Interface contacts:
Residue D1041 in protein 2 is in contact with residue T95 in protein 1 (closest heavy-atom distance 2.5 Å).
Residue F1265 in protein 2 interacts with residue K105 in protein 1 (closest heavy-atom distance 3.2 Å).
Residue I87 in protein 2 contacts residue R99 in protein 1 (closest heavy-atom distance 3.7 Å).
Residue I1049 in protein 2 contacts residue S97 in protein 1 (closest heavy-atom distance 3.3 Å).
Residue R936 in protein 2 interacts with residue S87 in protein 1 (closest heavy-atom distance 3.7 Å).
Residue A1263 in protein 2 is in contact with residue K103 in protein 1 (closest heavy-atom distance 3.9 Å).
Residue F1265 in protein 2 interacts with residue S106 in protein 1 (closest heavy-atom distance 3.6 Å).
Residue T91 in protein 2 contacts residue R92 in protein 1 (closest heavy-atom distance 3.0 Å).
Residue T1248 in protein 2 contacts residue I107 in protein 1 (closest heavy-atom distance 2.9 Å).
Residue R88 in protein 2 is in contact with residue R99 in protein 1 (closest heavy-atom distance 4.0 Å).
Residue K900 in protein 2 contacts residue E78 in protein 1 (closest heavy-atom distance 3.9 Å).
Residue V79 in protein 2 interacts with residue R92 in protein 1 (closest heavy-atom distance 3.8 Å).
Residue A837 in protein 2 interacts with residue Q100 in protein 1 (closest heavy-atom distance 3.5 Å).
Residue A1263 in protein 2 interacts with residue G104 in protein 1 (closest heavy-atom distance 3.3 Å).
Residue P897 in protein 2 contacts residue L74 in protein 1 (closest heavy-atom distance 3.7 Å).
Residue S93 in protein 2 interacts with residue R92 in protein 1 (closest heavy-atom distance 3.6 Å).
Residue Y1305 in protein 2 contacts residue P108 in protein 1 (closest heavy-atom distance 3.3 Å).
Residue A837 in protein 2 contacts residue R99 in protein 1 (closest heavy-atom distance 3.6 Å).
Residue V939 in protein 2 contacts residue W85 in protein 1 (closest heavy-atom distance 3.8 Å).
Residue K1051 in protein 2 is in contact with residue R99 in protein 1 (closest heavy-atom distance 3.1 Å).
Residue Y123 in protein 2 contacts residue E91 in protein 1 (closest heavy-atom distance 3.1 Å).
Residue A1043 in protein 2 contacts residue I94 in protein 1 (closest heavy-atom distance 3.4 Å).
Residue V90 in protein 2 contacts residue I94 in protein 1 (closest heavy-atom distance 3.5 Å).
Residue Y1305 in protein 2 contacts residue I110 in protein 1 (closest heavy-atom distance 3.5 Å).
Residue L1042 in protein 2 is in contact with residue I94 in protein 1 (closest heavy-atom distance 3.6 Å).
Residue R936 in protein 2 is in contact with residue T84 in protein 1 (closest heavy-atom distance 3.7 Å).
Residue C838 in protein 2 contacts residue Q100 in protein 1 (closest heavy-atom distance 3.5 Å).
Residue Y1305 in protein 2 interacts with residue L109 in protein 1 (closest heavy-atom distance 3.6 Å).
Residue K900 in protein 2 interacts with residue L74 in protein 1 (closest heavy-atom distance 3.4 Å).
Residue P897 in protein 2 interacts with residue I70 in protein 1 (closest heavy-atom distance 3.4 Å).
Residue E898 in protein 2 is in contact with residue I70 in protein 1 (closest heavy-atom distance 3.6 Å).
Residue F934 in protein 2 is in contact with residue C96 in protein 1 (closest heavy-atom distance 3.5 Å).
Residue V839 in protein 2 contacts residue G98 in protein 1 (closest heavy-atom distance 3.3 Å).
Residue L901 in protein 2 interacts with residue I70 in protein 1 (closest heavy-atom distance 3.8 Å).
Residue V839 in protein 2 interacts with residue Q100 in protein 1 (closest heavy-atom distance 3.8 Å).
Residue L1047 in protein 2 interacts with residue W85 in protein 1 (closest heavy-atom distance 3.6 Å).
Residue D842 in protein 2 contacts residue Y86 in protein 1 (closest heavy-atom distance 3.0 Å).
Residue G1045 in protein 2 is in contact with residue Y86 in protein 1 (closest heavy-atom distance 3.5 Å).
Residue I1049 in protein 2 interacts with residue C96 in protein 1 (closest heavy-atom distance 3.8 Å).
Residue P1044 in protein 2 interacts with residue I94 in protein 1 (closest heavy-atom distance 3.9 Å).
Residue E898 in protein 2 interacts with residue Y66 in protein 1 (closest heavy-atom distance 2.3 Å).
Residue F80 in protein 2 contacts residue R92 in protein 1 (closest heavy-atom distance 4.0 Å).
Residue L901 in protein 2 contacts residue L74 in protein 1 (closest heavy-atom distance 3.7 Å).
Residue L1042 in protein 2 is in contact with residue C96 in protein 1 (closest heavy-atom distance 3.7 Å).
Residue Y1251 in protein 2 interacts with residue L109 in protein 1 (closest heavy-atom distance 3.5 Å).
Residue R936 in protein 2 interacts with residue W85 in protein 1 (closest heavy-atom distance 3.2 Å).
Residue R88 in protein 2 contacts residue C96 in protein 1 (closest heavy-atom distance 3.8 Å).
Residue P847 in protein 2 contacts residue W85 in protein 1 (closest heavy-atom distance 3.5 Å).
Residue G1249 in protein 2 is in contact with residue I107 in protein 1 (closest heavy-atom distance 3.6 Å).
Residue V90 in protein 2 contacts residue T95 in protein 1 (closest heavy-atom distance 3.7 Å).
Residue D1041 in protein 2 contacts residue P89 in protein 1 (closest heavy-atom distance 4.0 Å).
Residue V90 in protein 2 contacts residue R92 in protein 1 (closest heavy-atom distance 3.4 Å).
Residue E835 in protein 2 interacts with residue R99 in protein 1 (closest heavy-atom distance 2.9 Å).
Residue T1248 in protein 2 interacts with residue L109 in protein 1 (closest heavy-atom distance 3.8 Å).
Residue D842 in protein 2 is in contact with residue W85 in protein 1 (closest heavy-atom distance 3.1 Å).
Residue R88 in protein 2 is in contact with residue T95 in protein 1 (closest heavy-atom distance 3.2 Å).
Residue T1248 in protein 2 contacts residue S106 in protein 1 (closest heavy-atom distance 3.7 Å).
Residue G1045 in protein 2 interacts with residue W85 in protein 1 (closest heavy-atom distance 4.0 Å).
Residue D842 in protein 2 interacts with residue Q82 in protein 1 (closest heavy-atom distance 3.9 Å).
Residue L901 in protein 2 is in contact with residue N73 in protein 1 (closest heavy-atom distance 4.0 Å).

Sequence of protein 2:
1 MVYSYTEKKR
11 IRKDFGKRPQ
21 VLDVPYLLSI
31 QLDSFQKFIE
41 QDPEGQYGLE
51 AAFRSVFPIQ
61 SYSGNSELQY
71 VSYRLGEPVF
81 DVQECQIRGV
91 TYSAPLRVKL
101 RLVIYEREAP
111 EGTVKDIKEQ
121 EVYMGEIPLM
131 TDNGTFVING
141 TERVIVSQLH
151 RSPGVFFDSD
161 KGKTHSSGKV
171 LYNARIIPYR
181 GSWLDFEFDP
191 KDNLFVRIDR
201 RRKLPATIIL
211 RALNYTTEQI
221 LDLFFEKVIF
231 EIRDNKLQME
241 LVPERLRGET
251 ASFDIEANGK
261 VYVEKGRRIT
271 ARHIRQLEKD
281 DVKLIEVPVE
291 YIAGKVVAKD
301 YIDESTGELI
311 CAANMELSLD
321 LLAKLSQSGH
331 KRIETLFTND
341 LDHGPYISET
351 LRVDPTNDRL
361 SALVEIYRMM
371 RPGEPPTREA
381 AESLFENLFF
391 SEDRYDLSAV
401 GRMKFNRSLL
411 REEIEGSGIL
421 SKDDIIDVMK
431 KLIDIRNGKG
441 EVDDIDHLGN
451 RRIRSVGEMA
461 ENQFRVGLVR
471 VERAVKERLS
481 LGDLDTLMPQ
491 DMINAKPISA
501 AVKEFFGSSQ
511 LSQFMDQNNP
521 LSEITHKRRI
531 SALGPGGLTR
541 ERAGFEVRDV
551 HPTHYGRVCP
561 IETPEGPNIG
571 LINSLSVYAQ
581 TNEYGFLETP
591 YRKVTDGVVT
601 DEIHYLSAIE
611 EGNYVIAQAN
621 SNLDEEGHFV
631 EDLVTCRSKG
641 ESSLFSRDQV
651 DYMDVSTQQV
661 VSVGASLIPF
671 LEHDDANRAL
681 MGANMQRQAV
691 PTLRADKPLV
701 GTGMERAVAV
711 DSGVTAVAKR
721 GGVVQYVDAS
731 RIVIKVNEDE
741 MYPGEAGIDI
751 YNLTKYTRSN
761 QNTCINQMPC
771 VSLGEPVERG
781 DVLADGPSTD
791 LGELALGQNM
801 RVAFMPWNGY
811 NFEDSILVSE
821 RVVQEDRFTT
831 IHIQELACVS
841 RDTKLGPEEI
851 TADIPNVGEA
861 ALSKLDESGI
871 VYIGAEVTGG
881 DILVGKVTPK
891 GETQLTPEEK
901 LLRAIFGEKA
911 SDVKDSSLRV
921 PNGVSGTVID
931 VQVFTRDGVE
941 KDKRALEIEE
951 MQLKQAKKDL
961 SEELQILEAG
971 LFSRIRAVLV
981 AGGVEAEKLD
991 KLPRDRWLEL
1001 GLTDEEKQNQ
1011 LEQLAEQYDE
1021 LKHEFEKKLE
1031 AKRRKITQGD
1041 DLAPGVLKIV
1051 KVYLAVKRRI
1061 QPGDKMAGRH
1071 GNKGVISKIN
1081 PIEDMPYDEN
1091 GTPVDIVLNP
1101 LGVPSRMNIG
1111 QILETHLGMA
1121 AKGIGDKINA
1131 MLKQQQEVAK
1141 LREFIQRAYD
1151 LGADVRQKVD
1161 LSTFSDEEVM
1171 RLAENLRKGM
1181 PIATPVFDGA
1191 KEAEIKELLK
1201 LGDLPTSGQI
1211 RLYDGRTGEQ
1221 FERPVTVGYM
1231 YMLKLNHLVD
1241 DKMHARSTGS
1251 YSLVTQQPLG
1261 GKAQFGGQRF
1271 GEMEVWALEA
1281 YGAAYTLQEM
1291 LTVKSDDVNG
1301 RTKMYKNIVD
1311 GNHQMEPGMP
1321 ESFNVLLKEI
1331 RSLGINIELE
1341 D

Sequence of protein 1:
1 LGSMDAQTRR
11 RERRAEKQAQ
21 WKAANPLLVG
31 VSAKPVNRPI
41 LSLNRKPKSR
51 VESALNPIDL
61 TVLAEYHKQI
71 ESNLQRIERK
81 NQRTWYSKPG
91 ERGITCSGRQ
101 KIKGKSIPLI

The following describes two proteins that form a bound complex.